Sequence of chain B:
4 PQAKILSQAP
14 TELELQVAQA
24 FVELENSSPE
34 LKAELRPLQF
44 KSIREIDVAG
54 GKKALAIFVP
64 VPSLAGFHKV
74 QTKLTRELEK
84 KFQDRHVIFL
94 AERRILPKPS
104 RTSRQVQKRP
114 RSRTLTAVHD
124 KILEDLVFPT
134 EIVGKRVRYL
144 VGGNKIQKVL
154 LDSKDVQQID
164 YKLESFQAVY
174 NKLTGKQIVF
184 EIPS

These two protein chains interact to form a complex.

Sequence of chain A:
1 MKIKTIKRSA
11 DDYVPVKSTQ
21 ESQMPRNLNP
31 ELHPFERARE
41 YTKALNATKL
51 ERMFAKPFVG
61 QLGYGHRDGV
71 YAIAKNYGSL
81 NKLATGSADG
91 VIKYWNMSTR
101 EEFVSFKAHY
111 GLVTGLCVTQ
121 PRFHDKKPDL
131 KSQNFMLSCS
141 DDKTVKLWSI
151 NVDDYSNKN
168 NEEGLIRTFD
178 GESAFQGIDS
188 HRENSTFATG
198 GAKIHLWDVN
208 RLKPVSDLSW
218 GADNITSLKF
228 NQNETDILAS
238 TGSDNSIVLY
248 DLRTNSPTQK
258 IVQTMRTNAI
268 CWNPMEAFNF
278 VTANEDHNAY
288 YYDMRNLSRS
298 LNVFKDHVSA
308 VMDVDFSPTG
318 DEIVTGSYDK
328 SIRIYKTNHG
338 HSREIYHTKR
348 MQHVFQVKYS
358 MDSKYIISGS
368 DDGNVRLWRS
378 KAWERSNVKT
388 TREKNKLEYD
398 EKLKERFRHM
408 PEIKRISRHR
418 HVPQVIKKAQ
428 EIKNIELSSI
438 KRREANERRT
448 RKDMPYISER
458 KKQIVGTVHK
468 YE

Contacts between the two chains:
Residue A181 in chain A is in contact with residue G145 in chain B (closest heavy-atom distance 3.7 Å).
Residue A219 in chain A interacts with residue V182 in chain B (closest heavy-atom distance 4.7 Å).
Residue A181 in chain A contacts residue V144 in chain B (closest heavy-atom distance 4.6 Å).